Sequence of protein 2:
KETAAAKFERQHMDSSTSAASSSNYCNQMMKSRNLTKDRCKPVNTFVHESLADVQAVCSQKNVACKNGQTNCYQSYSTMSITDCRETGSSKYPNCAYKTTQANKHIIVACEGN

This data describes a binding interaction between two proteins.

Sequence of protein 1:
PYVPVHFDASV

Residue-level contacts at the interface:
Residue C58 in protein 2 interacts with residue P7 in protein 1 (closest heavy-atom distance 3.7 Å).
Residue C110 in protein 2 interacts with residue Y5 in protein 1 (closest heavy-atom distance 3.4 Å).
Residue E111 in protein 2 interacts with residue H9 in protein 1 (closest heavy-atom distance 4.3 Å).
Residue N113 in protein 2 is in contact with residue Y5 in protein 1 (closest heavy-atom distance 3.8 Å).
Residue I106 in protein 2 is in contact with residue F10 in protein 1 (closest heavy-atom distance 3.7 Å).
Residue A109 in protein 2 is in contact with residue V6 in protein 1 (closest heavy-atom distance 4.1 Å).
Residue H105 in protein 2 is in contact with residue V14 in protein 1 (closest heavy-atom distance 2.7 Å).
Residue H105 in protein 2 is in contact with residue A12 in protein 1 (closest heavy-atom distance 4.1 Å).
Residue C110 in protein 2 is in contact with residue V8 in protein 1 (closest heavy-atom distance 4.5 Å).
Residue T45 in protein 2 contacts residue F10 in protein 1 (closest heavy-atom distance 3.5 Å).
Residue I81 in protein 2 is in contact with residue S13 in protein 1 (closest heavy-atom distance 4.3 Å).
Residue C65 in protein 2 is in contact with residue D11 in protein 1 (closest heavy-atom distance 3.8 Å).
Residue I106 in protein 2 interacts with residue A12 in protein 1 (closest heavy-atom distance 3.3 Å).
Residue V108 in protein 2 interacts with residue F10 in protein 1 (closest heavy-atom distance 3.9 Å).
Residue C110 in protein 2 interacts with residue P7 in protein 1 (closest heavy-atom distance 4.2 Å).
Residue G112 in protein 2 is in contact with residue Y5 in protein 1 (closest heavy-atom distance 4.1 Å).
Residue I106 in protein 2 interacts with residue S13 in protein 1 (closest heavy-atom distance 4.1 Å).
Residue N113 in protein 2 contacts residue V6 in protein 1 (closest heavy-atom distance 3.2 Å).
Residue I107 in protein 2 contacts residue D11 in protein 1 (closest heavy-atom distance 2.8 Å).
Residue A5 in protein 2 interacts with residue V6 in protein 1 (closest heavy-atom distance 4.0 Å).
Residue I107 in protein 2 interacts with residue F10 in protein 1 (closest heavy-atom distance 3.8 Å).
Residue H12 in protein 2 is in contact with residue F10 in protein 1 (closest heavy-atom distance 3.5 Å).
Residue N71 in protein 2 interacts with residue Y5 in protein 1 (closest heavy-atom distance 4.1 Å).
Residue E111 in protein 2 interacts with residue V6 in protein 1 (closest heavy-atom distance 2.7 Å).
Residue F8 in protein 2 interacts with residue P7 in protein 1 (closest heavy-atom distance 3.5 Å).
Residue A4 in protein 2 interacts with residue V8 in protein 1 (closest heavy-atom distance 3.4 Å).
Residue V54 in protein 2 is in contact with residue P7 in protein 1 (closest heavy-atom distance 4.0 Å).
Residue C72 in protein 2 is in contact with residue D11 in protein 1 (closest heavy-atom distance 4.0 Å).
Residue Q55 in protein 2 interacts with residue Y5 in protein 1 (closest heavy-atom distance 4.3 Å).
Residue N113 in protein 2 contacts residue P4 in protein 1 (closest heavy-atom distance 2.4 Å).
Residue H105 in protein 2 is in contact with residue S13 in protein 1 (closest heavy-atom distance 3.0 Å).
Residue A109 in protein 2 contacts residue V8 in protein 1 (closest heavy-atom distance 2.7 Å).
Residue G112 in protein 2 is in contact with residue P4 in protein 1 (closest heavy-atom distance 3.4 Å).
Residue C58 in protein 2 is in contact with residue Y5 in protein 1 (closest heavy-atom distance 3.1 Å).
Residue V47 in protein 2 interacts with residue F10 in protein 1 (closest heavy-atom distance 3.8 Å).
Residue E111 in protein 2 is in contact with residue Y5 in protein 1 (closest heavy-atom distance 3.5 Å).
Residue F8 in protein 2 is in contact with residue F10 in protein 1 (closest heavy-atom distance 3.8 Å).
Residue Q55 in protein 2 is in contact with residue P7 in protein 1 (closest heavy-atom distance 3.8 Å).
Residue V108 in protein 2 interacts with residue H9 in protein 1 (closest heavy-atom distance 3.2 Å).
Residue C58 in protein 2 interacts with residue V6 in protein 1 (closest heavy-atom distance 3.7 Å).
Residue A5 in protein 2 interacts with residue V8 in protein 1 (closest heavy-atom distance 3.9 Å).
Residue F8 in protein 2 is in contact with residue V8 in protein 1 (closest heavy-atom distance 3.8 Å).
Residue E111 in protein 2 contacts residue P4 in protein 1 (closest heavy-atom distance 4.2 Å).
Residue A4 in protein 2 contacts residue P7 in protein 1 (closest heavy-atom distance 4.6 Å).
Residue I107 in protein 2 interacts with residue A12 in protein 1 (closest heavy-atom distance 2.6 Å).
Residue V108 in protein 2 contacts residue P7 in protein 1 (closest heavy-atom distance 4.0 Å).
Residue K66 in protein 2 contacts residue D11 in protein 1 (closest heavy-atom distance 2.8 Å).
Residue V108 in protein 2 interacts with residue D11 in protein 1 (closest heavy-atom distance 3.9 Å).
Residue I107 in protein 2 is in contact with residue V14 in protein 1 (closest heavy-atom distance 3.6 Å).
Residue F8 in protein 2 interacts with residue H9 in protein 1 (closest heavy-atom distance 3.8 Å).
Residue K66 in protein 2 is in contact with residue A12 in protein 1 (closest heavy-atom distance 4.3 Å).
Residue Q55 in protein 2 interacts with residue V6 in protein 1 (closest heavy-atom distance 4.3 Å).
Residue A109 in protein 2 contacts residue P7 in protein 1 (closest heavy-atom distance 3.4 Å).
Residue C110 in protein 2 interacts with residue V6 in protein 1 (closest heavy-atom distance 3.2 Å).
Residue A5 in protein 2 contacts residue P7 in protein 1 (closest heavy-atom distance 4.0 Å).
Residue K104 in protein 2 interacts with residue V14 in protein 1 (closest heavy-atom distance 3.5 Å).
Residue Y73 in protein 2 is in contact with residue Y5 in protein 1 (closest heavy-atom distance 2.7 Å).
Residue E111 in protein 2 is in contact with residue V8 in protein 1 (closest heavy-atom distance 3.7 Å).
Residue A109 in protein 2 is in contact with residue H9 in protein 1 (closest heavy-atom distance 2.6 Å).
Residue K104 in protein 2 is in contact with residue S13 in protein 1 (closest heavy-atom distance 3.3 Å).